Sequence of chain A:
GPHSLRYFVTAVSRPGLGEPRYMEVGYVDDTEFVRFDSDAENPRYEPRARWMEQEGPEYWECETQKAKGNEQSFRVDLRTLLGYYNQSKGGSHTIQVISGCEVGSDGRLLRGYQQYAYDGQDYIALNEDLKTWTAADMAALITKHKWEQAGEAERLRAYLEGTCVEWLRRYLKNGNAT

Interface contacts:
Residue E152 in chain A interacts with residue Y3 in chain B (closest heavy-atom distance 2.7 Å).
Residue D77 in chain A contacts residue G7 in chain B (closest heavy-atom distance 3.9 Å).
Residue D77 in chain A interacts with residue Q6 in chain B (closest heavy-atom distance 4.2 Å).
Residue W167 in chain A is in contact with residue R1 in chain B (closest heavy-atom distance 3.5 Å).
Residue T143 in chain A is in contact with residue L8 in chain B (closest heavy-atom distance 2.8 Å).
Residue N70 in chain A is in contact with residue Y5 in chain B (closest heavy-atom distance 3.2 Å).
Residue Q114 in chain A is in contact with residue Y5 in chain B (closest heavy-atom distance 4.1 Å).
Residue E63 in chain A contacts residue R1 in chain B (closest heavy-atom distance 2.8 Å).
Residue K146 in chain A is in contact with residue L8 in chain B (closest heavy-atom distance 2.9 Å).
Residue R155 in chain A interacts with residue Y5 in chain B (closest heavy-atom distance 4.1 Å).
Residue Y116 in chain A is in contact with residue Y5 in chain B (closest heavy-atom distance 3.7 Å).
Residue Y7 in chain A is in contact with residue Y3 in chain B (closest heavy-atom distance 4.7 Å).
Residue Y7 in chain A is in contact with residue G2 in chain B (closest heavy-atom distance 3.4 Å).
Residue Y159 in chain A is in contact with residue G2 in chain B (closest heavy-atom distance 3.4 Å).
Residue K66 in chain A contacts residue Y3 in chain B (closest heavy-atom distance 4.2 Å).
Residue E24 in chain A interacts with residue Y3 in chain B (closest heavy-atom distance 5.0 Å).
Residue K146 in chain A interacts with residue G7 in chain B (closest heavy-atom distance 3.3 Å).
Residue S73 in chain A interacts with residue Q6 in chain B (closest heavy-atom distance 4.2 Å).
Residue Y22 in chain A is in contact with residue Y5 in chain B (closest heavy-atom distance 5.0 Å).
Residue Y45 in chain A interacts with residue R1 in chain B (closest heavy-atom distance 4.9 Å).
Residue R155 in chain A is in contact with residue Y3 in chain B (closest heavy-atom distance 3.0 Å).
Residue N70 in chain A interacts with residue V4 in chain B (closest heavy-atom distance 3.8 Å).
Residue W147 in chain A contacts residue L8 in chain B (closest heavy-atom distance 3.6 Å).
Residue F74 in chain A is in contact with residue Q6 in chain B (closest heavy-atom distance 4.9 Å).
Residue Q114 in chain A interacts with residue Y3 in chain B (closest heavy-atom distance 4.3 Å).
Residue T163 in chain A is in contact with residue R1 in chain B (closest heavy-atom distance 4.7 Å).
Residue Y116 in chain A interacts with residue L8 in chain B (closest heavy-atom distance 3.9 Å).
Residue L156 in chain A interacts with residue Y3 in chain B (closest heavy-atom distance 3.3 Å).
Residue K66 in chain A is in contact with residue R1 in chain B (closest heavy-atom distance 4.1 Å).
Residue Y7 in chain A is in contact with residue R1 in chain B (closest heavy-atom distance 2.6 Å).
Residue S73 in chain A interacts with residue G7 in chain B (closest heavy-atom distance 4.5 Å).
Residue R155 in chain A interacts with residue V4 in chain B (closest heavy-atom distance 2.5 Å).
Residue N70 in chain A is in contact with residue Y3 in chain B (closest heavy-atom distance 2.6 Å).
Residue E24 in chain A interacts with residue Y5 in chain B (closest heavy-atom distance 4.5 Å).
Residue V9 in chain A contacts residue Y5 in chain B (closest heavy-atom distance 3.6 Å).
Residue K66 in chain A interacts with residue G2 in chain B (closest heavy-atom distance 3.1 Å).
Residue R155 in chain A interacts with residue Q6 in chain B (closest heavy-atom distance 3.2 Å).
Residue W147 in chain A contacts residue G7 in chain B (closest heavy-atom distance 3.2 Å).
Residue T80 in chain A interacts with residue L8 in chain B (closest heavy-atom distance 4.5 Å).
Residue Y159 in chain A is in contact with residue R1 in chain B (closest heavy-atom distance 4.7 Å).
Residue I95 in chain A interacts with residue L8 in chain B (closest heavy-atom distance 5.0 Å).
Residue S73 in chain A contacts residue Y5 in chain B (closest heavy-atom distance 3.7 Å).
Residue Y59 in chain A is in contact with residue R1 in chain B (closest heavy-atom distance 4.4 Å).
Residue E63 in chain A is in contact with residue G2 in chain B (closest heavy-atom distance 4.3 Å).
Residue F74 in chain A is in contact with residue L8 in chain B (closest heavy-atom distance 4.8 Å).
Residue F74 in chain A interacts with residue Y5 in chain B (closest heavy-atom distance 3.9 Å).
Residue Y7 in chain A interacts with residue Y5 in chain B (closest heavy-atom distance 4.9 Å).
Residue V97 in chain A is in contact with residue Y5 in chain B (closest heavy-atom distance 3.5 Å).
Residue Y159 in chain A contacts residue Y3 in chain B (closest heavy-atom distance 3.4 Å).
Residue G69 in chain A interacts with residue Y5 in chain B (closest heavy-atom distance 4.9 Å).
Residue D77 in chain A interacts with residue L8 in chain B (closest heavy-atom distance 3.4 Å).
Residue L5 in chain A interacts with residue R1 in chain B (closest heavy-atom distance 4.6 Å).
Residue Y171 in chain A contacts residue R1 in chain B (closest heavy-atom distance 3.3 Å).
Residue S99 in chain A is in contact with residue Y5 in chain B (closest heavy-atom distance 3.1 Å).
Residue Y84 in chain A interacts with residue L8 in chain B (closest heavy-atom distance 3.9 Å).
Residue E152 in chain A contacts residue Q6 in chain B (closest heavy-atom distance 4.5 Å).
Residue L81 in chain A interacts with residue L8 in chain B (closest heavy-atom distance 3.5 Å).
Residue K66 in chain A contacts residue V4 in chain B (closest heavy-atom distance 3.6 Å).
Residue C62 in chain A interacts with residue R1 in chain B (closest heavy-atom distance 3.5 Å).

Sequence of chain B:
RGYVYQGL

The following describes two proteins that form a bound complex.